Contacts between the two chains:
Residue H83 in the second protein is in contact with residue R9 in the first protein (closest heavy-atom distance 2.7 Å).
Residue R94 in the second protein is in contact with residue D13 in the first protein (closest heavy-atom distance 2.8 Å).
Residue T97 in the second protein interacts with residue G12 in the first protein (closest heavy-atom distance 3.5 Å).
Residue G93 in the second protein contacts residue G12 in the first protein (closest heavy-atom distance 3.4 Å).
Residue V47 in the second protein contacts residue I15 in the first protein (closest heavy-atom distance 4.8 Å).
Residue F149 in the second protein is in contact with residue N16 in the first protein (closest heavy-atom distance 3.5 Å).
Residue N91 in the second protein interacts with residue N16 in the first protein (closest heavy-atom distance 3.2 Å).
Residue H151 in the second protein is in contact with residue R22 in the first protein (closest heavy-atom distance 4.2 Å).
Residue F150 in the second protein is in contact with residue I15 in the first protein (closest heavy-atom distance 4.7 Å).
Residue T97 in the second protein is in contact with residue I15 in the first protein (closest heavy-atom distance 3.7 Å).
Residue F150 in the second protein contacts residue Y19 in the first protein (closest heavy-atom distance 3.7 Å).
Residue F85 in the second protein contacts residue R9 in the first protein (closest heavy-atom distance 4.6 Å).
Residue G93 in the second protein interacts with residue I15 in the first protein (closest heavy-atom distance 4.4 Å).
Residue T97 in the second protein contacts residue L11 in the first protein (closest heavy-atom distance 3.8 Å).
Residue D87 in the second protein interacts with residue R9 in the first protein (closest heavy-atom distance 3.7 Å).
Residue R94 in the second protein interacts with residue N16 in the first protein (closest heavy-atom distance 5.0 Å).
Residue N91 in the second protein interacts with residue D13 in the first protein (closest heavy-atom distance 3.0 Å).
Residue R46 in the second protein interacts with residue Y19 in the first protein (closest heavy-atom distance 4.3 Å).
Residue H55 in the second protein is in contact with residue I15 in the first protein (closest heavy-atom distance 3.4 Å).
Residue F149 in the second protein contacts residue Y19 in the first protein (closest heavy-atom distance 3.8 Å).
Residue W92 in the second protein contacts residue N16 in the first protein (closest heavy-atom distance 3.4 Å).
Residue V152 in the second protein is in contact with residue R22 in the first protein (closest heavy-atom distance 3.9 Å).
Residue R79 in the second protein is in contact with residue I2 in the first protein (closest heavy-atom distance 3.8 Å).
Residue F59 in the second protein contacts residue L11 in the first protein (closest heavy-atom distance 3.8 Å).
Residue N91 in the second protein interacts with residue G12 in the first protein (closest heavy-atom distance 4.2 Å).
Residue S86 in the second protein contacts residue R9 in the first protein (closest heavy-atom distance 2.9 Å).
Residue A58 in the second protein interacts with residue L11 in the first protein (closest heavy-atom distance 4.8 Å).
Residue V96 in the second protein is in contact with residue I15 in the first protein (closest heavy-atom distance 4.1 Å).
Residue K65 in the second protein contacts residue W3 in the first protein (closest heavy-atom distance 3.9 Å).
Residue V89 in the second protein contacts residue D13 in the first protein (closest heavy-atom distance 4.3 Å).
Residue D87 in the second protein contacts residue D13 in the first protein (closest heavy-atom distance 5.0 Å).
Residue T97 in the second protein interacts with residue G8 in the first protein (closest heavy-atom distance 4.5 Å).
Residue V84 in the second protein interacts with residue R9 in the first protein (closest heavy-atom distance 3.3 Å).
Residue E153 in the second protein interacts with residue R22 in the first protein (closest heavy-atom distance 3.0 Å).
Residue H55 in the second protein interacts with residue L11 in the first protein (closest heavy-atom distance 3.1 Å).
Residue V80 in the second protein contacts residue I2 in the first protein (closest heavy-atom distance 4.0 Å).
Residue H83 in the second protein interacts with residue I2 in the first protein (closest heavy-atom distance 3.9 Å).
Residue V51 in the second protein interacts with residue I15 in the first protein (closest heavy-atom distance 4.3 Å).
Residue F149 in the second protein contacts residue A20 in the first protein (closest heavy-atom distance 4.2 Å).
Residue R94 in the second protein is in contact with residue R9 in the first protein (closest heavy-atom distance 3.4 Å).
Residue G93 in the second protein interacts with residue N16 in the first protein (closest heavy-atom distance 3.0 Å).
Residue R94 in the second protein is in contact with residue G12 in the first protein (closest heavy-atom distance 3.7 Å).
Residue V152 in the second protein interacts with residue Y19 in the first protein (closest heavy-atom distance 4.5 Å).
Residue H55 in the second protein is in contact with residue E14 in the first protein (closest heavy-atom distance 4.2 Å).
Residue V47 in the second protein contacts residue Y19 in the first protein (closest heavy-atom distance 3.6 Å).

The following describes two proteins that form a bound complex.

Sequence of the second protein:
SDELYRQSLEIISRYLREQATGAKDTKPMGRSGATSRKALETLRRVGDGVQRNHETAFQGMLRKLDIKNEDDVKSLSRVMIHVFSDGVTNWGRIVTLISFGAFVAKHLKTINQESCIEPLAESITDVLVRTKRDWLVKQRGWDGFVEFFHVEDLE

Sequence of the first protein:
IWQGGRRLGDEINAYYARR